Residue-level contacts at the interface:
Residue Q44 in protein 1 contacts residue A1 in protein 2 (closest heavy-atom distance 4.6 Å).

Sequence of protein 1:
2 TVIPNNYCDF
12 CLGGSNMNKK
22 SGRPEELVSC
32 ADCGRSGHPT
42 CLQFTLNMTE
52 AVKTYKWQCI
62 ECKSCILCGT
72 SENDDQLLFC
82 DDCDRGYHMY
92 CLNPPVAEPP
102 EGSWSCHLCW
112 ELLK

Sequence of protein 2:
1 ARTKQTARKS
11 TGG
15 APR

This data describes a binding interaction between two proteins.